This data describes a binding interaction between two proteins.

Sequence of the first protein:
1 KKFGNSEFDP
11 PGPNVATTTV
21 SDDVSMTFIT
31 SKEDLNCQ

Contacts between the two chains:
Residue R2 in the second protein is in contact with residue D23 in the first protein (closest heavy-atom distance 3.6 Å).
Residue T47 in the second protein interacts with residue G4 in the first protein (closest heavy-atom distance 3.5 Å).
Residue N35 in the second protein interacts with residue N5 in the first protein (closest heavy-atom distance 4.0 Å).
Residue R44 in the second protein interacts with residue V15 in the first protein (closest heavy-atom distance 3.4 Å).
Residue Y318 in the second protein contacts residue F28 in the first protein (closest heavy-atom distance 3.9 Å).
Residue G8 in the second protein contacts residue N5 in the first protein (closest heavy-atom distance 3.7 Å).
Residue F278 in the second protein contacts residue F28 in the first protein (closest heavy-atom distance 4.0 Å).
Residue M49 in the second protein interacts with residue S6 in the first protein (closest heavy-atom distance 4.4 Å).
Residue W37 in the second protein is in contact with residue A16 in the first protein (closest heavy-atom distance 4.0 Å).
Residue R44 in the second protein contacts residue P11 in the first protein (closest heavy-atom distance 3.3 Å).
Residue E43 in the second protein interacts with residue P13 in the first protein (closest heavy-atom distance 4.0 Å).
Residue R44 in the second protein contacts residue G12 in the first protein (closest heavy-atom distance 3.6 Å).
Residue K282 in the second protein is in contact with residue N36 in the first protein (closest heavy-atom distance 3.9 Å).
Residue D315 in the second protein contacts residue F28 in the first protein (closest heavy-atom distance 3.3 Å).
Residue Y318 in the second protein interacts with residue K32 in the first protein (closest heavy-atom distance 3.8 Å).
Residue P3 in the second protein contacts residue V24 in the first protein (closest heavy-atom distance 3.6 Å).
Residue M1 in the second protein is in contact with residue K32 in the first protein (closest heavy-atom distance 3.9 Å).
Residue R44 in the second protein contacts residue N5 in the first protein (closest heavy-atom distance 3.2 Å).
Residue L45 in the second protein is in contact with residue P11 in the first protein (closest heavy-atom distance 3.7 Å).
Residue P3 in the second protein contacts residue D23 in the first protein (closest heavy-atom distance 3.5 Å).
Residue R2 in the second protein interacts with residue V24 in the first protein (closest heavy-atom distance 3.4 Å).
Residue R280 in the second protein contacts residue E33 in the first protein (closest heavy-atom distance 3.2 Å).
Residue V281 in the second protein interacts with residue K32 in the first protein (closest heavy-atom distance 4.0 Å).
Residue M1 in the second protein is in contact with residue V24 in the first protein (closest heavy-atom distance 4.3 Å).
Residue I33 in the second protein contacts residue N5 in the first protein (closest heavy-atom distance 3.9 Å).
Residue Q7 in the second protein is in contact with residue T18 in the first protein (closest heavy-atom distance 4.0 Å).
Residue I4 in the second protein contacts residue D22 in the first protein (closest heavy-atom distance 4.3 Å).
Residue Q7 in the second protein interacts with residue V15 in the first protein (closest heavy-atom distance 4.3 Å).
Residue M1 in the second protein contacts residue M26 in the first protein (closest heavy-atom distance 3.5 Å).
Residue F278 in the second protein contacts residue T30 in the first protein (closest heavy-atom distance 3.9 Å).
Residue I33 in the second protein contacts residue G4 in the first protein (closest heavy-atom distance 3.9 Å).
Residue I4 in the second protein contacts residue D23 in the first protein (closest heavy-atom distance 3.9 Å).
Residue R2 in the second protein is in contact with residue M26 in the first protein (closest heavy-atom distance 3.4 Å).
Residue F321 in the second protein contacts residue I29 in the first protein (closest heavy-atom distance 3.8 Å).
Residue E277 in the second protein is in contact with residue T30 in the first protein (closest heavy-atom distance 4.2 Å).
Residue W37 in the second protein interacts with residue V15 in the first protein (closest heavy-atom distance 4.4 Å).
Residue P3 in the second protein is in contact with residue D22 in the first protein (closest heavy-atom distance 3.4 Å).
Residue K282 in the second protein interacts with residue M26 in the first protein (closest heavy-atom distance 3.4 Å).
Residue R2 in the second protein contacts residue F28 in the first protein (closest heavy-atom distance 3.8 Å).
Residue R2 in the second protein contacts residue S25 in the first protein (closest heavy-atom distance 4.0 Å).
Residue Q317 in the second protein is in contact with residue F28 in the first protein (closest heavy-atom distance 3.5 Å).
Residue M1 in the second protein is in contact with residue T27 in the first protein (closest heavy-atom distance 3.7 Å).
Residue K282 in the second protein interacts with residue C37 in the first protein (closest heavy-atom distance 3.6 Å).
Residue M1 in the second protein interacts with residue F28 in the first protein (closest heavy-atom distance 3.4 Å).
Residue L5 in the second protein contacts residue D22 in the first protein (closest heavy-atom distance 3.6 Å).
Residue G46 in the second protein interacts with residue P11 in the first protein (closest heavy-atom distance 3.9 Å).
Residue F278 in the second protein interacts with residue K32 in the first protein (closest heavy-atom distance 3.2 Å).
Residue R280 in the second protein is in contact with residue K32 in the first protein (closest heavy-atom distance 3.2 Å).
Residue V281 in the second protein interacts with residue M26 in the first protein (closest heavy-atom distance 4.0 Å).
Residue R310 in the second protein interacts with residue D22 in the first protein (closest heavy-atom distance 3.1 Å).
Residue M49 in the second protein is in contact with residue G4 in the first protein (closest heavy-atom distance 4.4 Å).
Residue G279 in the second protein interacts with residue K32 in the first protein (closest heavy-atom distance 4.0 Å).
Residue F278 in the second protein is in contact with residue I29 in the first protein (closest heavy-atom distance 3.1 Å).
Residue M49 in the second protein contacts residue F3 in the first protein (closest heavy-atom distance 3.8 Å).
Residue F321 in the second protein interacts with residue F28 in the first protein (closest heavy-atom distance 3.6 Å).
Residue F323 in the second protein contacts residue T30 in the first protein (closest heavy-atom distance 4.4 Å).
Residue T47 in the second protein interacts with residue S6 in the first protein (closest heavy-atom distance 3.3 Å).
Residue T47 in the second protein interacts with residue N5 in the first protein (closest heavy-atom distance 3.4 Å).
Residue G46 in the second protein is in contact with residue S6 in the first protein (closest heavy-atom distance 3.9 Å).
Residue K282 in the second protein is in contact with residue E33 in the first protein (closest heavy-atom distance 4.3 Å).

Sequence of the second protein:
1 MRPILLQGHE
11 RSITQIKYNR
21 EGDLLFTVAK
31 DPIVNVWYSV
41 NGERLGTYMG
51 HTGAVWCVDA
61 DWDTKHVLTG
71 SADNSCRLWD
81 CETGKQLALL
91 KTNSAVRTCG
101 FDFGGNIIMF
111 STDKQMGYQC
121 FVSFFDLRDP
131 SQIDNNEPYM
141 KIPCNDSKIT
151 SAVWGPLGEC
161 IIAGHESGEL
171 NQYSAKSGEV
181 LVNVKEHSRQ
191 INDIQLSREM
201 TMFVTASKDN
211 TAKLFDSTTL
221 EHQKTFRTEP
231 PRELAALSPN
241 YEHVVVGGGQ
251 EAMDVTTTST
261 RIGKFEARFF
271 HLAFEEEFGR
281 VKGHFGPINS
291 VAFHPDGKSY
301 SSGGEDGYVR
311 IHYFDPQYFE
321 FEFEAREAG